Residue-level contacts at the interface:
Residue V533 in the second protein interacts with residue L105 in the first protein (closest heavy-atom distance 3.8 Å).
Residue F505 in the second protein interacts with residue S103 in the first protein (closest heavy-atom distance 3.2 Å).
Residue R495 in the second protein is in contact with residue L81 in the first protein (closest heavy-atom distance 3.4 Å).
Residue D508 in the second protein contacts residue R109 in the first protein (closest heavy-atom distance 3.0 Å).
Residue E661 in the second protein contacts residue L243 in the first protein (closest heavy-atom distance 3.8 Å).
Residue R486 in the second protein is in contact with residue F78 in the first protein (closest heavy-atom distance 3.1 Å).
Residue R643 in the second protein interacts with residue W246 in the first protein (closest heavy-atom distance 3.5 Å).
Residue A506 in the second protein contacts residue V107 in the first protein (closest heavy-atom distance 3.7 Å).
Residue E657 in the second protein contacts residue R239 in the first protein (closest heavy-atom distance 3.6 Å).
Residue V298 in the second protein contacts residue D77 in the first protein (closest heavy-atom distance 3.2 Å).
Residue R499 in the second protein is in contact with residue R96 in the first protein (closest heavy-atom distance 3.5 Å).
Residue K299 in the second protein is in contact with residue S76 in the first protein (closest heavy-atom distance 3.3 Å).
Residue R496 in the second protein is in contact with residue N88 in the first protein (closest heavy-atom distance 3.5 Å).
Residue R534 in the second protein contacts residue S102 in the first protein (closest heavy-atom distance 3.2 Å).
Residue K299 in the second protein is in contact with residue D77 in the first protein (closest heavy-atom distance 3.0 Å).
Residue L656 in the second protein is in contact with residue R239 in the first protein (closest heavy-atom distance 3.8 Å).
Residue V281 in the second protein interacts with residue V79 in the first protein (closest heavy-atom distance 3.5 Å).
Residue R369 in the second protein is in contact with residue E110 in the first protein (closest heavy-atom distance 3.3 Å).
Residue Q659 in the second protein is in contact with residue G237 in the first protein (closest heavy-atom distance 3.3 Å).
Residue H584 in the second protein is in contact with residue L105 in the first protein (closest heavy-atom distance 3.9 Å).
Residue Q375 in the second protein contacts residue V107 in the first protein (closest heavy-atom distance 3.7 Å).
Residue Q375 in the second protein contacts residue S103 in the first protein (closest heavy-atom distance 3.4 Å).
Residue Q375 in the second protein contacts residue G106 in the first protein (closest heavy-atom distance 4.0 Å).
Residue K299 in the second protein interacts with residue V79 in the first protein (closest heavy-atom distance 3.8 Å).
Residue S304 in the second protein interacts with residue D77 in the first protein (closest heavy-atom distance 3.5 Å).
Residue K299 in the second protein interacts with residue F78 in the first protein (closest heavy-atom distance 3.8 Å).
Residue W481 in the second protein is in contact with residue V107 in the first protein (closest heavy-atom distance 3.8 Å).
Residue E661 in the second protein interacts with residue R239 in the first protein (closest heavy-atom distance 3.2 Å).
Residue P297 in the second protein interacts with residue F78 in the first protein (closest heavy-atom distance 3.1 Å).
Residue V298 in the second protein interacts with residue V79 in the first protein (closest heavy-atom distance 3.3 Å).
Residue L666 in the second protein is in contact with residue L243 in the first protein (closest heavy-atom distance 3.8 Å).
Residue R307 in the second protein interacts with residue D77 in the first protein (closest heavy-atom distance 2.5 Å).
Residue P372 in the second protein is in contact with residue E110 in the first protein (closest heavy-atom distance 3.8 Å).
Residue R641 in the second protein is in contact with residue R256 in the first protein (closest heavy-atom distance 2.9 Å).
Residue F662 in the second protein contacts residue L243 in the first protein (closest heavy-atom distance 3.6 Å).
Residue R486 in the second protein contacts residue D77 in the first protein (closest heavy-atom distance 3.3 Å).
Residue G489 in the second protein interacts with residue F78 in the first protein (closest heavy-atom distance 3.5 Å).
Residue Q279 in the second protein contacts residue V79 in the first protein (closest heavy-atom distance 3.8 Å).
Residue L666 in the second protein is in contact with residue A247 in the first protein (closest heavy-atom distance 3.6 Å).
Residue L500 in the second protein interacts with residue S92 in the first protein (closest heavy-atom distance 3.8 Å).
Residue G492 in the second protein contacts residue L81 in the first protein (closest heavy-atom distance 3.6 Å).
Residue G490 in the second protein contacts residue F78 in the first protein (closest heavy-atom distance 3.6 Å).
Residue Q374 in the second protein interacts with residue V107 in the first protein (closest heavy-atom distance 3.6 Å).
Residue P586 in the second protein contacts residue L105 in the first protein (closest heavy-atom distance 3.9 Å).
Residue R643 in the second protein is in contact with residue H242 in the first protein (closest heavy-atom distance 3.6 Å).
Residue R643 in the second protein contacts residue L243 in the first protein (closest heavy-atom distance 3.3 Å).
Residue R646 in the second protein contacts residue R239 in the first protein (closest heavy-atom distance 3.6 Å).
Residue N498 in the second protein contacts residue S103 in the first protein (closest heavy-atom distance 3.5 Å).
Residue E485 in the second protein is in contact with residue F78 in the first protein (closest heavy-atom distance 4.0 Å).
Residue N373 in the second protein interacts with residue V108 in the first protein (closest heavy-atom distance 3.5 Å).
Residue H584 in the second protein interacts with residue V108 in the first protein (closest heavy-atom distance 3.9 Å).
Residue R496 in the second protein interacts with residue D84 in the first protein (closest heavy-atom distance 3.5 Å).
Residue Q659 in the second protein interacts with residue R239 in the first protein (closest heavy-atom distance 3.3 Å).
Residue Q374 in the second protein contacts residue V108 in the first protein (closest heavy-atom distance 2.9 Å).
Residue N373 in the second protein is in contact with residue R109 in the first protein (closest heavy-atom distance 2.7 Å).
Residue P297 in the second protein interacts with residue V79 in the first protein (closest heavy-atom distance 3.3 Å).
Residue Q659 in the second protein is in contact with residue P238 in the first protein (closest heavy-atom distance 3.4 Å).
Residue R641 in the second protein is in contact with residue E250 in the first protein (closest heavy-atom distance 2.8 Å).
Residue Q279 in the second protein contacts residue L83 in the first protein (closest heavy-atom distance 3.4 Å).
Residue P665 in the second protein interacts with residue S209 in the first protein (closest heavy-atom distance 3.3 Å).

Sequence of the second protein:
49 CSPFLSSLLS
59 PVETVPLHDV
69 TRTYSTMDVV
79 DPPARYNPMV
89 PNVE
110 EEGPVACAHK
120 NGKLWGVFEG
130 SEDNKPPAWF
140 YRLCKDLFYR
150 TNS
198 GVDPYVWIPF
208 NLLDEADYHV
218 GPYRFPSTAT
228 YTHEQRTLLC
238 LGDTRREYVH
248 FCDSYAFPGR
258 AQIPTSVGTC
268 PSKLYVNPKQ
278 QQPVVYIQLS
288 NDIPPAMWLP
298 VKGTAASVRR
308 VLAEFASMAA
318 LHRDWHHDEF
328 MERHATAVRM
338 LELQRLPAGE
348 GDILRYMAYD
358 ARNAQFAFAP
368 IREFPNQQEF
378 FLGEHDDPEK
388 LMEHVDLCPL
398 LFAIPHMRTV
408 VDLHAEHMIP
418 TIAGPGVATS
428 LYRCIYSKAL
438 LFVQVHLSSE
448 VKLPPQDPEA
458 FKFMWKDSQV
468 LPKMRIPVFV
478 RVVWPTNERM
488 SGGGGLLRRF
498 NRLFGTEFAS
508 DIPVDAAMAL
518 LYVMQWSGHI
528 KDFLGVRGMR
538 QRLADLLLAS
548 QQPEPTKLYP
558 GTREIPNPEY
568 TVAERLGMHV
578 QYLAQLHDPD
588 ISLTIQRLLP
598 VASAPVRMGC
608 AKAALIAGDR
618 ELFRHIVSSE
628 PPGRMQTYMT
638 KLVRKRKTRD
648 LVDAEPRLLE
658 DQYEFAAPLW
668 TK

Sequence of the first protein:
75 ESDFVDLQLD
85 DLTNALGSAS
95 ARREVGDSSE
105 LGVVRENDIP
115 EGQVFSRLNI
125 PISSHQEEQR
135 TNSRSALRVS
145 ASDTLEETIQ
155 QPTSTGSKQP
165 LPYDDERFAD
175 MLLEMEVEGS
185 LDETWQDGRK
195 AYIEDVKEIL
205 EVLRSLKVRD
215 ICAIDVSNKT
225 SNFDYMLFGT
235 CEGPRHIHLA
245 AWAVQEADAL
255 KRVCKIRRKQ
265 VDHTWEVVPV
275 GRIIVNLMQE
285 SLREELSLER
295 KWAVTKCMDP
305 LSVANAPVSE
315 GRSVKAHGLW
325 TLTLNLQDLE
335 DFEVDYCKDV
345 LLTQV

The following describes two proteins that form a bound complex.